Sequence of protein 1:
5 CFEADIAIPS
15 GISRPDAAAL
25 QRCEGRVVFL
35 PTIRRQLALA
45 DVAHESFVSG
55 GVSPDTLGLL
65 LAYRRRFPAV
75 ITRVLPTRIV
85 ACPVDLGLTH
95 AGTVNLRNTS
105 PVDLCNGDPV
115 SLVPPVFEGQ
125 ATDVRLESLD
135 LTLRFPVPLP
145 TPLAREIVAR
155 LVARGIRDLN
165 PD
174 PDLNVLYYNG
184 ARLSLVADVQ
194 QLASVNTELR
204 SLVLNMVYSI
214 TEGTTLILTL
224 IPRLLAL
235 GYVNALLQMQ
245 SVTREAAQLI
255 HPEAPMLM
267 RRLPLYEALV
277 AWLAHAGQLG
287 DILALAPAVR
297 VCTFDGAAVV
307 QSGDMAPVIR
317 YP

Interface contacts:
Residue N1264 in protein 2 interacts with residue V56 in protein 1 (closest heavy-atom distance 4.5 Å).
Residue S1267 in protein 2 is in contact with residue S53 in protein 1 (closest heavy-atom distance 4.5 Å).
Residue S1267 in protein 2 is in contact with residue G54 in protein 1 (closest heavy-atom distance 4.3 Å).
Residue N130 in protein 2 contacts residue R39 in protein 1 (closest heavy-atom distance 4.0 Å).
Residue F1166 in protein 2 contacts residue G283 in protein 1 (closest heavy-atom distance 3.4 Å).
Residue T1092 in protein 2 interacts with residue F6 in protein 1 (closest heavy-atom distance 4.8 Å).
Residue H1262 in protein 2 interacts with residue G55 in protein 1 (closest heavy-atom distance 4.1 Å).
Residue F1166 in protein 2 contacts residue L285 in protein 1 (closest heavy-atom distance 2.6 Å).
Residue A1266 in protein 2 interacts with residue S53 in protein 1 (closest heavy-atom distance 4.5 Å).
Residue G1259 in protein 2 contacts residue G55 in protein 1 (closest heavy-atom distance 3.4 Å).
Residue F1166 in protein 2 is in contact with residue A280 in protein 1 (closest heavy-atom distance 4.9 Å).
Residue P1164 in protein 2 is in contact with residue Q284 in protein 1 (closest heavy-atom distance 4.0 Å).
Residue A1266 in protein 2 contacts residue G55 in protein 1 (closest heavy-atom distance 4.6 Å).
Residue H1262 in protein 2 contacts residue S57 in protein 1 (closest heavy-atom distance 4.5 Å).
Residue P1315 in protein 2 contacts residue S50 in protein 1 (closest heavy-atom distance 4.3 Å).
Residue H1083 in protein 2 is in contact with residue F6 in protein 1 (closest heavy-atom distance 2.3 Å).
Residue F1166 in protein 2 is in contact with residue Q284 in protein 1 (closest heavy-atom distance 1.0 Å).
Residue G1265 in protein 2 is in contact with residue G54 in protein 1 (closest heavy-atom distance 1.2 Å).
Residue A1266 in protein 2 is in contact with residue G54 in protein 1 (closest heavy-atom distance 2.6 Å).
Residue H1262 in protein 2 interacts with residue V56 in protein 1 (closest heavy-atom distance 1.3 Å).
Residue V1165 in protein 2 interacts with residue L65 in protein 1 (closest heavy-atom distance 4.4 Å).
Residue F1166 in protein 2 interacts with residue L65 in protein 1 (closest heavy-atom distance 2.9 Å).
Residue K1312 in protein 2 contacts residue G55 in protein 1 (closest heavy-atom distance 3.2 Å).
Residue Y1261 in protein 2 is in contact with residue V56 in protein 1 (closest heavy-atom distance 4.4 Å).
Residue G1265 in protein 2 interacts with residue V56 in protein 1 (closest heavy-atom distance 4.4 Å).
Residue R126 in protein 2 is in contact with residue T81 in protein 1 (closest heavy-atom distance 4.6 Å).
Residue V1165 in protein 2 is in contact with residue L61 in protein 1 (closest heavy-atom distance 3.5 Å).
Residue V1165 in protein 2 interacts with residue N208 in protein 1 (closest heavy-atom distance 2.1 Å).
Residue G1167 in protein 2 contacts residue L65 in protein 1 (closest heavy-atom distance 4.2 Å).
Residue N1264 in protein 2 contacts residue G54 in protein 1 (closest heavy-atom distance 3.4 Å).
Residue V1165 in protein 2 is in contact with residue H281 in protein 1 (closest heavy-atom distance 2.7 Å).
Residue F1166 in protein 2 contacts residue H281 in protein 1 (closest heavy-atom distance 3.6 Å).
Residue A88 in protein 2 contacts residue T81 in protein 1 (closest heavy-atom distance 4.4 Å).
Residue R1318 in protein 2 is in contact with residue A42 in protein 1 (closest heavy-atom distance 4.8 Å).
Residue H1262 in protein 2 interacts with residue G54 in protein 1 (closest heavy-atom distance 4.8 Å).
Residue F1166 in protein 2 interacts with residue G286 in protein 1 (closest heavy-atom distance 4.9 Å).
Residue F1166 in protein 2 is in contact with residue D287 in protein 1 (closest heavy-atom distance 4.5 Å).
Residue F1166 in protein 2 interacts with residue L61 in protein 1 (closest heavy-atom distance 4.5 Å).
Residue N130 in protein 2 interacts with residue Q40 in protein 1 (closest heavy-atom distance 4.1 Å).
Residue M90 in protein 2 is in contact with residue P80 in protein 1 (closest heavy-atom distance 4.9 Å).
Residue K1312 in protein 2 interacts with residue S53 in protein 1 (closest heavy-atom distance 4.5 Å).
Residue H1083 in protein 2 is in contact with residue C5 in protein 1 (closest heavy-atom distance 4.3 Å).
Residue F1166 in protein 2 contacts residue I288 in protein 1 (closest heavy-atom distance 2.4 Å).
Residue A128 in protein 2 contacts residue Q40 in protein 1 (closest heavy-atom distance 1.4 Å).
Residue G1265 in protein 2 contacts residue S53 in protein 1 (closest heavy-atom distance 3.7 Å).
Residue G1265 in protein 2 interacts with residue G55 in protein 1 (closest heavy-atom distance 2.5 Å).
Residue Q1079 in protein 2 contacts residue R82 in protein 1 (closest heavy-atom distance 4.8 Å).
Residue L129 in protein 2 is in contact with residue Q40 in protein 1 (closest heavy-atom distance 4.0 Å).
Residue G1259 in protein 2 contacts residue V56 in protein 1 (closest heavy-atom distance 3.7 Å).
Residue N91 in protein 2 interacts with residue T81 in protein 1 (closest heavy-atom distance 3.7 Å).
Residue G1167 in protein 2 is in contact with residue Q284 in protein 1 (closest heavy-atom distance 3.5 Å).
Residue R127 in protein 2 is in contact with residue Q40 in protein 1 (closest heavy-atom distance 4.1 Å).
Residue N91 in protein 2 contacts residue P80 in protein 1 (closest heavy-atom distance 1.6 Å).
Residue M90 in protein 2 is in contact with residue T81 in protein 1 (closest heavy-atom distance 3.6 Å).
Residue R126 in protein 2 is in contact with residue Q40 in protein 1 (closest heavy-atom distance 4.8 Å).
Residue H1083 in protein 2 interacts with residue L90 in protein 1 (closest heavy-atom distance 4.7 Å).
Residue K1312 in protein 2 is in contact with residue G54 in protein 1 (closest heavy-atom distance 3.2 Å).
Residue R1318 in protein 2 is in contact with residue A44 in protein 1 (closest heavy-atom distance 3.0 Å).

This data describes a binding interaction between two proteins.

Sequence of protein 2:
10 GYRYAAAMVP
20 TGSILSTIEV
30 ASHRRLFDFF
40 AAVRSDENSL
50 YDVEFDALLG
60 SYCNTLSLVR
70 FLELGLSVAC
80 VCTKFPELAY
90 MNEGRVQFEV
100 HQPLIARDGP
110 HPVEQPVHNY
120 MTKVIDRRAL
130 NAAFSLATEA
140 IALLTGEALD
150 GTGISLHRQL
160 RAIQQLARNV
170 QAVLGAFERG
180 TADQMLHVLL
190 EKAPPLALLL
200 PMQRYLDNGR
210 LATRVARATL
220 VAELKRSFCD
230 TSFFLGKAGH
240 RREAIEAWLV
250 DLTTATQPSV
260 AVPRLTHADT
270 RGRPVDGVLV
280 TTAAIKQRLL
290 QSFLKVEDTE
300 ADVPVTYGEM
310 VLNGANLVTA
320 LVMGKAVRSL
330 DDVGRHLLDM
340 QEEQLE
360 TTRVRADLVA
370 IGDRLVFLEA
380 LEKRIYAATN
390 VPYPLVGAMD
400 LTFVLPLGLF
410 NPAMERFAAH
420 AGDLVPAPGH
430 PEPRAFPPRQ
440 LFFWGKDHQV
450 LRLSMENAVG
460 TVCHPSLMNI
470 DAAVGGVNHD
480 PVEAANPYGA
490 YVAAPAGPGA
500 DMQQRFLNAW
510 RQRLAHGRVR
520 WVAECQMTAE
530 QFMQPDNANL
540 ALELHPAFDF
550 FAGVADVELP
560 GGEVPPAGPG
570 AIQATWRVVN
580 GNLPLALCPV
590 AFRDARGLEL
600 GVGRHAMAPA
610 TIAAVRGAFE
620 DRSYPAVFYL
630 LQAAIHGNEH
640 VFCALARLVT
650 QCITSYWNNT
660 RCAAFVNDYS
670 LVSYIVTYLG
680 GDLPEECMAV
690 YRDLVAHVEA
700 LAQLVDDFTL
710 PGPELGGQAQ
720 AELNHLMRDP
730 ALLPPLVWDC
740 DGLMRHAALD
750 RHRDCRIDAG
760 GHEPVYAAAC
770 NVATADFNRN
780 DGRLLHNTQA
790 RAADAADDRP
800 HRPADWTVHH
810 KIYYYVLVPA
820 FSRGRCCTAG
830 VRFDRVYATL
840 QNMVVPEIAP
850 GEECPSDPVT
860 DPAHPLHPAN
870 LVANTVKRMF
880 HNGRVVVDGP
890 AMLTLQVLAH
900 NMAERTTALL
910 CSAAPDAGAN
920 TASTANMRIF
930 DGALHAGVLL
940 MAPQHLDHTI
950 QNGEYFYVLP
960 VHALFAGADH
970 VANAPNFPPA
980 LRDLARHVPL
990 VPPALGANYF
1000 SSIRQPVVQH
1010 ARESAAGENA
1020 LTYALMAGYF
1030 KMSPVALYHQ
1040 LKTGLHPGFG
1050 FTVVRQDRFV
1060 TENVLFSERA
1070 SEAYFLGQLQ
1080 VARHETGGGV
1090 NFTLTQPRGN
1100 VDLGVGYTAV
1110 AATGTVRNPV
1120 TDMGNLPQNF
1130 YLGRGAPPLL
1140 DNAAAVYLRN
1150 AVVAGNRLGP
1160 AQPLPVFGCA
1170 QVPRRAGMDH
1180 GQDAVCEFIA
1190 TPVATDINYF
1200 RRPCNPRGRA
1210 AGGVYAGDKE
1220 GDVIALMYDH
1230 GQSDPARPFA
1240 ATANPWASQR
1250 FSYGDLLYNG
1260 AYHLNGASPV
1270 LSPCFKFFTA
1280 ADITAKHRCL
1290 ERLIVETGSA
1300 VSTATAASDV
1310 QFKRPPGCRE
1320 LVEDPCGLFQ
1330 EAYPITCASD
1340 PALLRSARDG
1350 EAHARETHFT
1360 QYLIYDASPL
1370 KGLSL